Interface contacts:
Residue L238 in the first protein contacts residue A51 in the second protein (closest heavy-atom distance 4.0 Å).
Residue E286 in the first protein interacts with residue K56 in the second protein (closest heavy-atom distance 2.7 Å).
Residue F287 in the first protein is in contact with residue R166 in the second protein (closest heavy-atom distance 4.8 Å).
Residue D246 in the first protein contacts residue K50 in the second protein (closest heavy-atom distance 3.1 Å).
Residue G272 in the first protein contacts residue W159 in the second protein (closest heavy-atom distance 3.9 Å).
Residue F287 in the first protein is in contact with residue A51 in the second protein (closest heavy-atom distance 4.5 Å).
Residue L238 in the first protein interacts with residue Y4 in the second protein (closest heavy-atom distance 3.4 Å).
Residue D246 in the first protein interacts with residue W159 in the second protein (closest heavy-atom distance 4.9 Å).
Residue D210 in the first protein contacts residue C162 in the second protein (closest heavy-atom distance 3.9 Å).
Residue D210 in the first protein is in contact with residue R166 in the second protein (closest heavy-atom distance 3.6 Å).
Residue L277 in the first protein is in contact with residue F54 in the second protein (closest heavy-atom distance 3.7 Å).
Residue D237 in the first protein is in contact with residue Y4 in the second protein (closest heavy-atom distance 2.7 Å).
Residue F287 in the first protein interacts with residue F54 in the second protein (closest heavy-atom distance 3.8 Å).
Residue L207 in the first protein interacts with residue R166 in the second protein (closest heavy-atom distance 3.6 Å).
Residue V239 in the first protein interacts with residue Y48 in the second protein (closest heavy-atom distance 3.9 Å).
Residue F287 in the first protein is in contact with residue K56 in the second protein (closest heavy-atom distance 4.9 Å).
Residue D210 in the first protein contacts residue K165 in the second protein (closest heavy-atom distance 3.3 Å).
Residue F203 in the first protein interacts with residue F54 in the second protein (closest heavy-atom distance 4.0 Å).
Residue E286 in the first protein is in contact with residue F55 in the second protein (closest heavy-atom distance 3.7 Å).
Residue Y273 in the first protein is in contact with residue F163 in the second protein (closest heavy-atom distance 3.9 Å).
Residue H284 in the first protein contacts residue A3 in the second protein (closest heavy-atom distance 4.9 Å).
Residue E212 in the first protein contacts residue K158 in the second protein (closest heavy-atom distance 2.9 Å).
Residue V271 in the first protein is in contact with residue W159 in the second protein (closest heavy-atom distance 4.6 Å).
Residue D270 in the first protein contacts residue K158 in the second protein (closest heavy-atom distance 2.5 Å).
Residue H284 in the first protein interacts with residue P2 in the second protein (closest heavy-atom distance 2.9 Å).
Residue F242 in the first protein is in contact with residue A51 in the second protein (closest heavy-atom distance 3.8 Å).
Residue N243 in the first protein interacts with residue Y47 in the second protein (closest heavy-atom distance 3.8 Å).
Residue Q206 in the first protein is in contact with residue R166 in the second protein (closest heavy-atom distance 4.2 Å).
Residue F242 in the first protein interacts with residue F163 in the second protein (closest heavy-atom distance 4.3 Å).
Residue H284 in the first protein contacts residue F55 in the second protein (closest heavy-atom distance 3.8 Å).
Residue F287 in the first protein contacts residue F55 in the second protein (closest heavy-atom distance 3.4 Å).
Residue R211 in the first protein interacts with residue C162 in the second protein (closest heavy-atom distance 3.9 Å).
Residue L238 in the first protein is in contact with residue F55 in the second protein (closest heavy-atom distance 4.5 Å).
Residue T293 in the first protein is in contact with residue N57 in the second protein (closest heavy-atom distance 4.3 Å).
Residue E286 in the first protein interacts with residue F54 in the second protein (closest heavy-atom distance 4.6 Å).
Residue R211 in the first protein interacts with residue W159 in the second protein (closest heavy-atom distance 3.5 Å).
Residue F242 in the first protein contacts residue F54 in the second protein (closest heavy-atom distance 4.0 Å).
Residue E286 in the first protein contacts residue N57 in the second protein (closest heavy-atom distance 2.8 Å).
Residue Y273 in the first protein interacts with residue C162 in the second protein (closest heavy-atom distance 4.3 Å).
Residue I253 in the first protein interacts with residue W159 in the second protein (closest heavy-atom distance 3.5 Å).
Residue F203 in the first protein is in contact with residue R166 in the second protein (closest heavy-atom distance 4.2 Å).
Residue V239 in the first protein is in contact with residue Y47 in the second protein (closest heavy-atom distance 4.3 Å).
Residue V239 in the first protein interacts with residue Y4 in the second protein (closest heavy-atom distance 3.0 Å).
Residue Y273 in the first protein is in contact with residue K50 in the second protein (closest heavy-atom distance 3.3 Å).
Residue K240 in the first protein contacts residue Y47 in the second protein (closest heavy-atom distance 4.7 Å).
Residue E212 in the first protein is in contact with residue W159 in the second protein (closest heavy-atom distance 4.5 Å).
Residue R211 in the first protein interacts with residue K158 in the second protein (closest heavy-atom distance 4.2 Å).
Residue V239 in the first protein contacts residue A51 in the second protein (closest heavy-atom distance 3.6 Å).
Residue D270 in the first protein contacts residue W159 in the second protein (closest heavy-atom distance 4.0 Å).
Residue F242 in the first protein contacts residue K50 in the second protein (closest heavy-atom distance 3.4 Å).
Residue Y273 in the first protein is in contact with residue W159 in the second protein (closest heavy-atom distance 3.5 Å).
Residue L207 in the first protein is in contact with residue F54 in the second protein (closest heavy-atom distance 4.0 Å).

Sequence of the second protein:
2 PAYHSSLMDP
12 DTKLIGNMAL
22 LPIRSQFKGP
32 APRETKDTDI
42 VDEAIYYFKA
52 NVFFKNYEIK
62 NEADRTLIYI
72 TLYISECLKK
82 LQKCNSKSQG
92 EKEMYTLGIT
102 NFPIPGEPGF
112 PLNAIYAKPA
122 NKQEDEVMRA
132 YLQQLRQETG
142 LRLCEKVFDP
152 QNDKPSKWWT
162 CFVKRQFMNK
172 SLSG

Sequence of the first protein:
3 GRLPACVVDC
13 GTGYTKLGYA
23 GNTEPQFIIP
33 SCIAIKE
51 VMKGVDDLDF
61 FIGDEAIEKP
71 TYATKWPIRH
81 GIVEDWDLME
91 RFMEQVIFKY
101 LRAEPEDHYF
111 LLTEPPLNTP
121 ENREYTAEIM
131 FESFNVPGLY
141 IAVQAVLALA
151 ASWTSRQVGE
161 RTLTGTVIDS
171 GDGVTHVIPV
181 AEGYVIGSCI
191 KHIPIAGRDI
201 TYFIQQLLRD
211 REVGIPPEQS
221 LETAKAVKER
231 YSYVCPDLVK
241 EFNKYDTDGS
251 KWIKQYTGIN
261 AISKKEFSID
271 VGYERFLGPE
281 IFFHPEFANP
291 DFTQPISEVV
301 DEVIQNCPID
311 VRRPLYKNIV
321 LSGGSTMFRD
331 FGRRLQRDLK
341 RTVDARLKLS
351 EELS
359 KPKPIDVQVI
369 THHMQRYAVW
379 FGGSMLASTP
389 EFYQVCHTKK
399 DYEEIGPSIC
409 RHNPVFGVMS

These two protein chains interact to form a complex.